This data describes a binding interaction between two proteins.

Sequence of chain B:
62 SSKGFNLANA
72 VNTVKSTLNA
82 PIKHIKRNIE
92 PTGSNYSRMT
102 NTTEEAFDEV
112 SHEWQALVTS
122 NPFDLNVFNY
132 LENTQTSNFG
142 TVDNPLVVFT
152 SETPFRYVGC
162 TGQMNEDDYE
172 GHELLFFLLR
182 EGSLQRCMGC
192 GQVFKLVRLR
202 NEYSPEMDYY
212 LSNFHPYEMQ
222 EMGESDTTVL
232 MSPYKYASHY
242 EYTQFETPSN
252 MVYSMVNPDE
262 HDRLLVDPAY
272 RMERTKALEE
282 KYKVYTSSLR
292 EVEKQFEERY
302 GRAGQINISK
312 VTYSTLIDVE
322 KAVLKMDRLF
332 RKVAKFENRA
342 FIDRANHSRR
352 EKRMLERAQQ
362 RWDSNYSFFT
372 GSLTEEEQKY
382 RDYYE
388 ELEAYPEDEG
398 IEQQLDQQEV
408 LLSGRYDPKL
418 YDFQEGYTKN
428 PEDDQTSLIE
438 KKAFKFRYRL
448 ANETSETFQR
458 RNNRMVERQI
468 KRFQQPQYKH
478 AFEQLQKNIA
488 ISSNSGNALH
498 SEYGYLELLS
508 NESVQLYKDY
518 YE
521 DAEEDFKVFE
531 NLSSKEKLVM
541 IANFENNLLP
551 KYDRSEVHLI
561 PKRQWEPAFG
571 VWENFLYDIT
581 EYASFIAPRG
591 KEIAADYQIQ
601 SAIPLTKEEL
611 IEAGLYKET

Sequence of chain A:
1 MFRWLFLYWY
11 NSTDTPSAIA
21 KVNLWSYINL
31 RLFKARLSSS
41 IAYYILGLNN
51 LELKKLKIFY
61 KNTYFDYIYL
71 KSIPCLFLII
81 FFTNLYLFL

Interface contacts:
Residue P217 in chain B is in contact with residue R31 in chain A (closest heavy-atom distance 3.6 Å).
Residue M256 in chain B is in contact with residue W25 in chain A (closest heavy-atom distance 3.9 Å).
Residue S121 in chain B is in contact with residue R31 in chain A (closest heavy-atom distance 3.3 Å).
Residue Y204 in chain B interacts with residue S17 in chain A (closest heavy-atom distance 3.5 Å).
Residue Y286 in chain B contacts residue V22 in chain A (closest heavy-atom distance 3.9 Å).
Residue M220 in chain B interacts with residue Y27 in chain A (closest heavy-atom distance 3.2 Å).
Residue Y254 in chain B contacts residue N23 in chain A (closest heavy-atom distance 3.6 Å).
Residue V253 in chain B interacts with residue W25 in chain A (closest heavy-atom distance 3.6 Å).
Residue Y218 in chain B contacts residue L32 in chain A (closest heavy-atom distance 4.0 Å).
Residue K426 in chain B interacts with residue Y60 in chain A (closest heavy-atom distance 2.5 Å).
Residue T120 in chain B contacts residue W25 in chain A (closest heavy-atom distance 3.4 Å).
Residue V253 in chain B contacts residue S26 in chain A (closest heavy-atom distance 4.2 Å).
Residue D209 in chain B is in contact with residue S17 in chain A (closest heavy-atom distance 2.8 Å).
Residue S205 in chain B interacts with residue S17 in chain A (closest heavy-atom distance 3.6 Å).
Residue S255 in chain B interacts with residue L24 in chain A (closest heavy-atom distance 4.5 Å).
Residue S121 in chain B interacts with residue P16 in chain A (closest heavy-atom distance 4.5 Å).
Residue M256 in chain B interacts with residue N23 in chain A (closest heavy-atom distance 2.8 Å).
Residue V253 in chain B interacts with residue L24 in chain A (closest heavy-atom distance 4.0 Å).
Residue D209 in chain B is in contact with residue P16 in chain A (closest heavy-atom distance 3.5 Å).
Residue V119 in chain B interacts with residue L30 in chain A (closest heavy-atom distance 3.8 Å).
Residue Y283 in chain B contacts residue L24 in chain A (closest heavy-atom distance 3.4 Å).
Residue D209 in chain B is in contact with residue A18 in chain A (closest heavy-atom distance 4.3 Å).
Residue S250 in chain B interacts with residue Y27 in chain A (closest heavy-atom distance 3.7 Å).
Residue L279 in chain B interacts with residue L24 in chain A (closest heavy-atom distance 4.2 Å).
Residue T248 in chain B interacts with residue Y27 in chain A (closest heavy-atom distance 3.9 Å).
Residue S213 in chain B contacts residue W9 in chain A (closest heavy-atom distance 3.6 Å).
Residue Y204 in chain B interacts with residue P16 in chain A (closest heavy-atom distance 3.8 Å).
Residue S255 in chain B is in contact with residue W25 in chain A (closest heavy-atom distance 4.4 Å).
Residue Y283 in chain B contacts residue I28 in chain A (closest heavy-atom distance 4.7 Å).
Residue Y286 in chain B interacts with residue I19 in chain A (closest heavy-atom distance 3.5 Å).
Residue L212 in chain B interacts with residue T15 in chain A (closest heavy-atom distance 3.6 Å).
Residue M220 in chain B is in contact with residue L32 in chain A (closest heavy-atom distance 3.7 Å).
Residue M100 in chain B contacts residue Y27 in chain A (closest heavy-atom distance 4.3 Å).
Residue L212 in chain B interacts with residue W9 in chain A (closest heavy-atom distance 3.7 Å).
Residue Y204 in chain B interacts with residue W25 in chain A (closest heavy-atom distance 4.3 Å).
Residue S250 in chain B is in contact with residue I28 in chain A (closest heavy-atom distance 3.3 Å).
Residue T120 in chain B interacts with residue P16 in chain A (closest heavy-atom distance 3.7 Å).
Residue M252 in chain B interacts with residue Y27 in chain A (closest heavy-atom distance 2.8 Å).
Residue K426 in chain B is in contact with residue T63 in chain A (closest heavy-atom distance 3.4 Å).
Residue P217 in chain B is in contact with residue L32 in chain A (closest heavy-atom distance 3.5 Å).
Residue K282 in chain B contacts residue L24 in chain A (closest heavy-atom distance 3.9 Å).
Residue M252 in chain B is in contact with residue S26 in chain A (closest heavy-atom distance 3.6 Å).
Residue L212 in chain B interacts with residue P16 in chain A (closest heavy-atom distance 3.6 Å).
Residue P206 in chain B contacts residue S17 in chain A (closest heavy-atom distance 3.7 Å).
Residue K426 in chain B contacts residue N62 in chain A (closest heavy-atom distance 4.0 Å).
Residue M252 in chain B interacts with residue W25 in chain A (closest heavy-atom distance 4.1 Å).
Residue S255 in chain B is in contact with residue N23 in chain A (closest heavy-atom distance 3.2 Å).
Residue Y254 in chain B contacts residue L24 in chain A (closest heavy-atom distance 3.5 Å).
Residue D209 in chain B is in contact with residue T15 in chain A (closest heavy-atom distance 2.8 Å).
Residue P249 in chain B is in contact with residue Y27 in chain A (closest heavy-atom distance 4.2 Å).
Residue Y204 in chain B contacts residue A20 in chain A (closest heavy-atom distance 3.8 Å).
Residue Y254 in chain B contacts residue W25 in chain A (closest heavy-atom distance 2.8 Å).
Residue L118 in chain B interacts with residue L30 in chain A (closest heavy-atom distance 3.0 Å).
Residue L212 in chain B is in contact with residue R31 in chain A (closest heavy-atom distance 3.9 Å).
Residue E219 in chain B is in contact with residue L32 in chain A (closest heavy-atom distance 4.1 Å).
Residue V119 in chain B interacts with residue W25 in chain A (closest heavy-atom distance 4.5 Å).
Residue N122 in chain B is in contact with residue P16 in chain A (closest heavy-atom distance 3.8 Å).
Residue Y283 in chain B is in contact with residue S26 in chain A (closest heavy-atom distance 3.6 Å).
Residue N427 in chain B contacts residue Y60 in chain A (closest heavy-atom distance 4.5 Å).
Residue Y254 in chain B is in contact with residue Y27 in chain A (closest heavy-atom distance 4.5 Å).